Sequence of the second protein:
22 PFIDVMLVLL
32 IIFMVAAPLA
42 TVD

This data describes a binding interaction between two proteins.

Residue-level contacts at the interface:
Residue L178 in the first protein interacts with residue M35 in the second protein (closest heavy-atom distance 5.0 Å).
Residue F142 in the first protein interacts with residue I24 in the second protein (closest heavy-atom distance 3.4 Å).
Residue F142 in the first protein contacts residue L28 in the second protein (closest heavy-atom distance 4.6 Å).
Residue L145 in the first protein interacts with residue L28 in the second protein (closest heavy-atom distance 4.1 Å).
Residue I152 in the first protein interacts with residue M35 in the second protein (closest heavy-atom distance 4.7 Å).
Residue I174 in the first protein interacts with residue M35 in the second protein (closest heavy-atom distance 4.7 Å).

Sequence of the first protein:
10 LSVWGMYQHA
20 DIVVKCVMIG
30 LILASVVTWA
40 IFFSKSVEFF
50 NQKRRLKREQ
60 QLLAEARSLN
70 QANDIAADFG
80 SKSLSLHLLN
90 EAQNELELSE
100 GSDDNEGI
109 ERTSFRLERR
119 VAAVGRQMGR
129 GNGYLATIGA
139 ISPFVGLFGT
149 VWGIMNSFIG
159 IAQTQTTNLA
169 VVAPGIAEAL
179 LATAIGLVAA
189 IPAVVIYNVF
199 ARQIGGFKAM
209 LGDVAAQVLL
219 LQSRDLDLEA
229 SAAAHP